Sequence of chain A:
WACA

Interface contacts:
Residue G199 in chain B contacts residue A3 in chain A (closest heavy-atom distance 3.8 Å).
Residue G199 in chain B contacts residue W1 in chain A (closest heavy-atom distance 4.0 Å).
Residue Y200 in chain B contacts residue A3 in chain A (closest heavy-atom distance 3.3 Å).
Residue S201 in chain B contacts residue A3 in chain A (closest heavy-atom distance 3.5 Å).
Residue Q248 in chain B is in contact with residue A3 in chain A (closest heavy-atom distance 4.4 Å).
Residue T196 in chain B contacts residue W1 in chain A (closest heavy-atom distance 4.4 Å).
Residue I250 in chain B is in contact with residue A3 in chain A (closest heavy-atom distance 4.9 Å).
Residue S201 in chain B is in contact with residue W1 in chain A (closest heavy-atom distance 4.4 Å).

Sequence of chain B:
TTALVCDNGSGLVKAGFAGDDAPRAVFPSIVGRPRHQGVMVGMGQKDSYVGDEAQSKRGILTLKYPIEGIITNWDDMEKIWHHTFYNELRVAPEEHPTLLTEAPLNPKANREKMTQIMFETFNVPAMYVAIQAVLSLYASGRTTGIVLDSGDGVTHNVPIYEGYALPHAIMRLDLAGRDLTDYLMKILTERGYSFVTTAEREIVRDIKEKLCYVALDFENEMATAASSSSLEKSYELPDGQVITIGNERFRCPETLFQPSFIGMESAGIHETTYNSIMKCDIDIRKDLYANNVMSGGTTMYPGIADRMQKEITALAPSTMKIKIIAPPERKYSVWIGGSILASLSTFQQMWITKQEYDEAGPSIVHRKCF

These two protein chains interact to form a complex.